Sequence of protein 1:
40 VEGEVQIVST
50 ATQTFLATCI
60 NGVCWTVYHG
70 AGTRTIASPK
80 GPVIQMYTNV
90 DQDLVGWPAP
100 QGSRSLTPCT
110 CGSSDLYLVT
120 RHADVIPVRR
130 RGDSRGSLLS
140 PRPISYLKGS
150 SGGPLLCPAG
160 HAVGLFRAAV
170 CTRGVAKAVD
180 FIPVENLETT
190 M

Sequence of protein 2:
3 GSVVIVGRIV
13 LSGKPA

These two protein chains interact to form a complex.

Contacts between the two chains:
Residue I46 in protein 1 contacts residue R10 in protein 2 (closest heavy-atom distance 4.4 Å).
Residue Q45 in protein 1 interacts with residue G9 in protein 2 (closest heavy-atom distance 3.7 Å).
Residue V47 in protein 1 interacts with residue I7 in protein 2 (closest heavy-atom distance 4.4 Å).
Residue V118 in protein 1 interacts with residue L13 in protein 2 (closest heavy-atom distance 3.7 Å).
Residue T49 in protein 1 is in contact with residue V5 in protein 2 (closest heavy-atom distance 4.1 Å).
Residue A76 in protein 1 interacts with residue V5 in protein 2 (closest heavy-atom distance 2.9 Å).
Residue I75 in protein 1 is in contact with residue I7 in protein 2 (closest heavy-atom distance 4.2 Å).
Residue G101 in protein 1 interacts with residue R10 in protein 2 (closest heavy-atom distance 3.2 Å).
Residue G42 in protein 1 interacts with residue V12 in protein 2 (closest heavy-atom distance 4.2 Å).
Residue V44 in protein 1 interacts with residue R10 in protein 2 (closest heavy-atom distance 3.4 Å).
Residue V40 in protein 1 contacts residue V12 in protein 2 (closest heavy-atom distance 3.9 Å).
Residue T74 in protein 1 is in contact with residue S4 in protein 2 (closest heavy-atom distance 2.9 Å).
Residue A70 in protein 1 interacts with residue V5 in protein 2 (closest heavy-atom distance 4.0 Å).
Residue V47 in protein 1 is in contact with residue V5 in protein 2 (closest heavy-atom distance 3.5 Å).
Residue R73 in protein 1 is in contact with residue S4 in protein 2 (closest heavy-atom distance 4.3 Å).
Residue V47 in protein 1 interacts with residue V6 in protein 2 (closest heavy-atom distance 3.3 Å).
Residue T119 in protein 1 interacts with residue I11 in protein 2 (closest heavy-atom distance 3.5 Å).
Residue E43 in protein 1 contacts residue L13 in protein 2 (closest heavy-atom distance 3.0 Å).
Residue V44 in protein 1 interacts with residue I11 in protein 2 (closest heavy-atom distance 2.8 Å).
Residue V40 in protein 1 is in contact with residue A18 in protein 2 (closest heavy-atom distance 3.2 Å).
Residue V47 in protein 1 is in contact with residue V8 in protein 2 (closest heavy-atom distance 4.3 Å).
Residue I46 in protein 1 contacts residue I7 in protein 2 (closest heavy-atom distance 3.7 Å).
Residue S48 in protein 1 interacts with residue V8 in protein 2 (closest heavy-atom distance 3.5 Å).
Residue V118 in protein 1 is in contact with residue I11 in protein 2 (closest heavy-atom distance 4.5 Å).
Residue I75 in protein 1 is in contact with residue S4 in protein 2 (closest heavy-atom distance 4.1 Å).
Residue E43 in protein 1 is in contact with residue V12 in protein 2 (closest heavy-atom distance 3.6 Å).
Residue L155 in protein 1 is in contact with residue L13 in protein 2 (closest heavy-atom distance 4.1 Å).
Residue E41 in protein 1 is in contact with residue R10 in protein 2 (closest heavy-atom distance 4.2 Å).
Residue V40 in protein 1 interacts with residue P17 in protein 2 (closest heavy-atom distance 2.9 Å).
Residue F54 in protein 1 contacts residue V5 in protein 2 (closest heavy-atom distance 4.3 Å).
Residue S48 in protein 1 interacts with residue V5 in protein 2 (closest heavy-atom distance 3.6 Å).
Residue V40 in protein 1 contacts residue R10 in protein 2 (closest heavy-atom distance 3.1 Å).
Residue E43 in protein 1 is in contact with residue I11 in protein 2 (closest heavy-atom distance 3.2 Å).
Residue T74 in protein 1 contacts residue V5 in protein 2 (closest heavy-atom distance 2.8 Å).
Residue A76 in protein 1 contacts residue V6 in protein 2 (closest heavy-atom distance 4.0 Å).
Residue Q45 in protein 1 contacts residue I7 in protein 2 (closest heavy-atom distance 4.2 Å).
Residue I46 in protein 1 interacts with residue V6 in protein 2 (closest heavy-atom distance 4.2 Å).
Residue I46 in protein 1 interacts with residue G9 in protein 2 (closest heavy-atom distance 2.9 Å).
Residue S48 in protein 1 is in contact with residue S4 in protein 2 (closest heavy-atom distance 4.1 Å).
Residue T74 in protein 1 contacts residue G3 in protein 2 (closest heavy-atom distance 3.8 Å).
Residue R73 in protein 1 contacts residue V5 in protein 2 (closest heavy-atom distance 3.7 Å).
Residue R73 in protein 1 contacts residue G3 in protein 2 (closest heavy-atom distance 3.0 Å).
Residue E41 in protein 1 contacts residue V12 in protein 2 (closest heavy-atom distance 3.4 Å).
Residue V44 in protein 1 is in contact with residue L13 in protein 2 (closest heavy-atom distance 4.4 Å).
Residue G42 in protein 1 interacts with residue I11 in protein 2 (closest heavy-atom distance 3.2 Å).
Residue Q45 in protein 1 interacts with residue R10 in protein 2 (closest heavy-atom distance 4.5 Å).
Residue W96 in protein 1 contacts residue V5 in protein 2 (closest heavy-atom distance 3.6 Å).
Residue S48 in protein 1 interacts with residue V6 in protein 2 (closest heavy-atom distance 3.0 Å).
Residue R120 in protein 1 contacts residue I11 in protein 2 (closest heavy-atom distance 4.1 Å).
Residue P81 in protein 1 is in contact with residue S4 in protein 2 (closest heavy-atom distance 3.7 Å).
Residue G42 in protein 1 is in contact with residue R10 in protein 2 (closest heavy-atom distance 4.3 Å).
Residue A76 in protein 1 interacts with residue S4 in protein 2 (closest heavy-atom distance 3.9 Å).
Residue I75 in protein 1 contacts residue V5 in protein 2 (closest heavy-atom distance 3.2 Å).
Residue A122 in protein 1 is in contact with residue I11 in protein 2 (closest heavy-atom distance 3.9 Å).
Residue I46 in protein 1 interacts with residue V8 in protein 2 (closest heavy-atom distance 2.8 Å).
Residue V40 in protein 1 is in contact with residue K16 in protein 2 (closest heavy-atom distance 3.2 Å).
Residue V44 in protein 1 is in contact with residue G9 in protein 2 (closest heavy-atom distance 4.5 Å).
Residue I46 in protein 1 contacts residue I11 in protein 2 (closest heavy-atom distance 4.2 Å).
Residue P99 in protein 1 interacts with residue I7 in protein 2 (closest heavy-atom distance 3.6 Å).
Residue L105 in protein 1 contacts residue L13 in protein 2 (closest heavy-atom distance 4.0 Å).